The following describes two proteins that form a bound complex.

Sequence of protein 1:
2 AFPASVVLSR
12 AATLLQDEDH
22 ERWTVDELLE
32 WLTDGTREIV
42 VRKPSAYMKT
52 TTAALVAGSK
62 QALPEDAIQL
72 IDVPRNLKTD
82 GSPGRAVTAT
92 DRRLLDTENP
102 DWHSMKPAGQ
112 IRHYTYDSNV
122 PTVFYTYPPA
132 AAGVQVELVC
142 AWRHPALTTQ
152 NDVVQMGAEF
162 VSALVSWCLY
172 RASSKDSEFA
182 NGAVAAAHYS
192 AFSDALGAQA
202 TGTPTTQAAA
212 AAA

Residue-level contacts at the interface:
Residue G85 in protein 1 is in contact with residue H104 in protein 2 (closest heavy-atom distance 3.6 Å).
Residue A87 in protein 1 contacts residue P101 in protein 2 (closest heavy-atom distance 3.5 Å).
Residue T202 in protein 1 is in contact with residue Q70 in protein 2 (closest heavy-atom distance 2.9 Å).
Residue L15 in protein 1 is in contact with residue K176 in protein 2 (closest heavy-atom distance 3.2 Å).
Residue R76 in protein 1 is in contact with residue K61 in protein 2 (closest heavy-atom distance 3.2 Å).
Residue G203 in protein 1 contacts residue S119 in protein 2 (closest heavy-atom distance 4.0 Å).
Residue A87 in protein 1 is in contact with residue D97 in protein 2 (closest heavy-atom distance 3.1 Å).
Residue S46 in protein 1 contacts residue S119 in protein 2 (closest heavy-atom distance 3.2 Å).
Residue P75 in protein 1 contacts residue R93 in protein 2 (closest heavy-atom distance 3.7 Å).
Residue L16 in protein 1 is in contact with residue D177 in protein 2 (closest heavy-atom distance 4.0 Å).
Residue V166 in protein 1 is in contact with residue R172 in protein 2 (closest heavy-atom distance 3.2 Å).
Residue G85 in protein 1 is in contact with residue S105 in protein 2 (closest heavy-atom distance 3.6 Å).
Residue T14 in protein 1 contacts residue K176 in protein 2 (closest heavy-atom distance 3.1 Å).
Residue R86 in protein 1 is in contact with residue P101 in protein 2 (closest heavy-atom distance 3.4 Å).
Residue S163 in protein 1 interacts with residue R172 in protein 2 (closest heavy-atom distance 2.8 Å).
Residue P84 in protein 1 is in contact with residue H104 in protein 2 (closest heavy-atom distance 3.7 Å).
Residue R11 in protein 1 interacts with residue T34 in protein 2 (closest heavy-atom distance 4.0 Å).
Residue S163 in protein 1 interacts with residue W168 in protein 2 (closest heavy-atom distance 3.8 Å).
Residue T202 in protein 1 interacts with residue V42 in protein 2 (closest heavy-atom distance 4.0 Å).
Residue M49 in protein 1 interacts with residue V121 in protein 2 (closest heavy-atom distance 3.8 Å).
Residue T204 in protein 1 is in contact with residue N120 in protein 2 (closest heavy-atom distance 3.2 Å).
Residue G158 in protein 1 contacts residue R144 in protein 2 (closest heavy-atom distance 3.8 Å).
Residue V162 in protein 1 interacts with residue D35 in protein 2 (closest heavy-atom distance 4.0 Å).
Residue A159 in protein 1 is in contact with residue R144 in protein 2 (closest heavy-atom distance 2.9 Å).
Residue A192 in protein 1 is in contact with residue Y171 in protein 2 (closest heavy-atom distance 3.2 Å).
Residue R76 in protein 1 is in contact with residue H104 in protein 2 (closest heavy-atom distance 3.3 Å).
Residue T202 in protein 1 contacts residue S119 in protein 2 (closest heavy-atom distance 3.4 Å).
Residue E160 in protein 1 interacts with residue V42 in protein 2 (closest heavy-atom distance 3.4 Å).
Residue A201 in protein 1 interacts with residue V42 in protein 2 (closest heavy-atom distance 3.8 Å).
Residue V88 in protein 1 contacts residue D97 in protein 2 (closest heavy-atom distance 3.0 Å).
Residue A199 in protein 1 is in contact with residue R43 in protein 2 (closest heavy-atom distance 3.5 Å).
Residue A201 in protein 1 is in contact with residue R43 in protein 2 (closest heavy-atom distance 3.8 Å).
Residue R11 in protein 1 contacts residue E31 in protein 2 (closest heavy-atom distance 2.4 Å).
Residue T51 in protein 1 contacts residue K61 in protein 2 (closest heavy-atom distance 4.0 Å).
Residue T202 in protein 1 is in contact with residue I69 in protein 2 (closest heavy-atom distance 3.7 Å).
Residue S46 in protein 1 interacts with residue N120 in protein 2 (closest heavy-atom distance 3.4 Å).
Residue L15 in protein 1 interacts with residue R172 in protein 2 (closest heavy-atom distance 3.8 Å).
Residue R11 in protein 1 contacts residue D35 in protein 2 (closest heavy-atom distance 2.4 Å).
Residue P75 in protein 1 is in contact with residue Y126 in protein 2 (closest heavy-atom distance 3.5 Å).
Residue S163 in protein 1 contacts residue D35 in protein 2 (closest heavy-atom distance 3.9 Å).
Residue T89 in protein 1 is in contact with residue D97 in protein 2 (closest heavy-atom distance 3.2 Å).
Residue A87 in protein 1 interacts with residue H104 in protein 2 (closest heavy-atom distance 3.8 Å).
Residue D195 in protein 1 contacts residue Y190 in protein 2 (closest heavy-atom distance 2.7 Å).
Residue L15 in protein 1 contacts residue S175 in protein 2 (closest heavy-atom distance 3.2 Å).
Residue V140 in protein 1 interacts with residue V121 in protein 2 (closest heavy-atom distance 3.7 Å).
Residue Q200 in protein 1 is in contact with residue V42 in protein 2 (closest heavy-atom distance 3.0 Å).
Residue E160 in protein 1 interacts with residue R144 in protein 2 (closest heavy-atom distance 2.6 Å).
Residue L15 in protein 1 is in contact with residue W32 in protein 2 (closest heavy-atom distance 3.3 Å).
Residue E160 in protein 1 is in contact with residue I69 in protein 2 (closest heavy-atom distance 3.3 Å).
Residue Q17 in protein 1 is in contact with residue D177 in protein 2 (closest heavy-atom distance 3.6 Å).
Residue A213 in protein 1 contacts residue N120 in protein 2 (closest heavy-atom distance 3.8 Å).
Residue L15 in protein 1 interacts with residue D177 in protein 2 (closest heavy-atom distance 3.2 Å).
Residue S46 in protein 1 contacts residue P122 in protein 2 (closest heavy-atom distance 3.2 Å).
Residue R86 in protein 1 is in contact with residue D102 in protein 2 (closest heavy-atom distance 3.3 Å).
Residue A201 in protein 1 is in contact with residue A211 in protein 2 (closest heavy-atom distance 3.5 Å).
Residue A214 in protein 1 interacts with residue N120 in protein 2 (closest heavy-atom distance 3.1 Å).
Residue A159 in protein 1 interacts with residue R38 in protein 2 (closest heavy-atom distance 2.6 Å).
Residue Q17 in protein 1 is in contact with residue K176 in protein 2 (closest heavy-atom distance 3.3 Å).
Residue M49 in protein 1 is in contact with residue T123 in protein 2 (closest heavy-atom distance 4.1 Å).
Residue D73 in protein 1 contacts residue R93 in protein 2 (closest heavy-atom distance 2.4 Å).

Sequence of protein 2:
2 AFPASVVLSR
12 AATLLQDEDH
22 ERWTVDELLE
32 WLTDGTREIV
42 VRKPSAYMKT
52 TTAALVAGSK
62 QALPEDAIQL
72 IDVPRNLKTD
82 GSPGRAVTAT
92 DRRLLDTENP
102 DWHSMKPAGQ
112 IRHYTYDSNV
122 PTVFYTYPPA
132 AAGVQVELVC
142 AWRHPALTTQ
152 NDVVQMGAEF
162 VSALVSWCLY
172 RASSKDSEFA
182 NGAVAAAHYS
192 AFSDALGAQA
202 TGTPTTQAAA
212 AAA